Contacts between the two chains:
Residue N7 in chain A contacts residue P15 in chain B (closest heavy-atom distance 3.5 Å).
Residue F393 in chain A contacts residue C188 in chain B (closest heavy-atom distance 3.6 Å).
Residue N7 in chain A interacts with residue A19 in chain B (closest heavy-atom distance 3.4 Å).
Residue F393 in chain A contacts residue E189 in chain B (closest heavy-atom distance 3.6 Å).
Residue T392 in chain A is in contact with residue K224 in chain B (closest heavy-atom distance 3.4 Å).
Residue N7 in chain A is in contact with residue L22 in chain B (closest heavy-atom distance 3.6 Å).
Residue A386 in chain A interacts with residue G174 in chain B (closest heavy-atom distance 3.6 Å).
Residue E318 in chain A interacts with residue E325 in chain B (closest heavy-atom distance 3.6 Å).
Residue E318 in chain A contacts residue A327 in chain B (closest heavy-atom distance 2.9 Å).
Residue I252 in chain A is in contact with residue I184 in chain B (closest heavy-atom distance 3.6 Å).
Residue G380 in chain A contacts residue G175 in chain B (closest heavy-atom distance 3.5 Å).
Residue R10 in chain A interacts with residue N98 in chain B (closest heavy-atom distance 3.6 Å).
Residue L139 in chain A is in contact with residue D34 in chain B (closest heavy-atom distance 3.3 Å).
Residue I252 in chain A interacts with residue R187 in chain B (closest heavy-atom distance 3.4 Å).
Residue L3 in chain A interacts with residue E63 in chain B (closest heavy-atom distance 3.5 Å).
Residue N390 in chain A contacts residue R187 in chain B (closest heavy-atom distance 2.7 Å).
Residue S330 in chain A is in contact with residue S329 in chain B (closest heavy-atom distance 3.6 Å).
Residue S11 in chain A is in contact with residue Y113 in chain B (closest heavy-atom distance 2.9 Å).
Residue G5 in chain A interacts with residue G61 in chain B (closest heavy-atom distance 3.6 Å).
Residue T385 in chain A interacts with residue D173 in chain B (closest heavy-atom distance 3.4 Å).
Residue I334 in chain A interacts with residue R187 in chain B (closest heavy-atom distance 3.5 Å).
Residue R276 in chain A contacts residue F268 in chain B (closest heavy-atom distance 3.1 Å).
Residue F393 in chain A is in contact with residue R187 in chain B (closest heavy-atom distance 2.8 Å).
Residue N390 in chain A contacts residue W226 in chain B (closest heavy-atom distance 3.2 Å).
Residue I12 in chain A interacts with residue Y109 in chain B (closest heavy-atom distance 3.3 Å).
Residue K4 in chain A contacts residue I62 in chain B (closest heavy-atom distance 3.4 Å).
Residue E18 in chain A contacts residue E18 in chain B (closest heavy-atom distance 2.5 Å).
Residue Y319 in chain A contacts residue E325 in chain B (closest heavy-atom distance 3.3 Å).
Residue S274 in chain A contacts residue W275 in chain B (closest heavy-atom distance 3.3 Å).
Residue R10 in chain A is in contact with residue Y109 in chain B (closest heavy-atom distance 2.7 Å).
Residue S329 in chain A contacts residue S329 in chain B (closest heavy-atom distance 3.2 Å).
Residue N383 in chain A interacts with residue S177 in chain B (closest heavy-atom distance 3.4 Å).
Residue D381 in chain A interacts with residue S177 in chain B (closest heavy-atom distance 2.8 Å).
Residue V2 in chain A contacts residue E63 in chain B (closest heavy-atom distance 3.4 Å).
Residue D381 in chain A interacts with residue N176 in chain B (closest heavy-atom distance 3.2 Å).
Residue V314 in chain A contacts residue N190 in chain B (closest heavy-atom distance 2.9 Å).
Residue D381 in chain A interacts with residue G175 in chain B (closest heavy-atom distance 2.7 Å).
Residue I6 in chain A contacts residue G61 in chain B (closest heavy-atom distance 3.0 Å).
Residue R254 in chain A contacts residue E377 in chain B (closest heavy-atom distance 2.8 Å).
Residue G317 in chain A contacts residue S260 in chain B (closest heavy-atom distance 3.6 Å).
Residue Y182 in chain A is in contact with residue S177 in chain B (closest heavy-atom distance 2.6 Å).
Residue D9 in chain A contacts residue N98 in chain B (closest heavy-atom distance 2.8 Å).
Residue Y281 in chain A contacts residue R370 in chain B (closest heavy-atom distance 3.4 Å).
Residue R313 in chain A is in contact with residue S373 in chain B (closest heavy-atom distance 3.1 Å).
Residue F393 in chain A interacts with residue K224 in chain B (closest heavy-atom distance 3.6 Å).
Residue D389 in chain A interacts with residue W226 in chain B (closest heavy-atom distance 3.6 Å).
Residue N179 in chain A is in contact with residue N179 in chain B (closest heavy-atom distance 3.5 Å).
Residue Y281 in chain A interacts with residue E325 in chain B (closest heavy-atom distance 3.3 Å).
Residue N7 in chain A is in contact with residue G59 in chain B (closest heavy-atom distance 2.7 Å).
Residue Q27 in chain A interacts with residue G178 in chain B (closest heavy-atom distance 3.0 Å).
Residue G5 in chain A interacts with residue Y113 in chain B (closest heavy-atom distance 3.0 Å).
Residue F8 in chain A is in contact with residue Q115 in chain B (closest heavy-atom distance 3.4 Å).
Residue T333 in chain A contacts residue R187 in chain B (closest heavy-atom distance 2.9 Å).
Residue V2 in chain A is in contact with residue T65 in chain B (closest heavy-atom distance 3.4 Å).
Residue T333 in chain A is in contact with residue T375 in chain B (closest heavy-atom distance 3.0 Å).
Residue I12 in chain A is in contact with residue V104 in chain B (closest heavy-atom distance 3.5 Å).
Residue N383 in chain A interacts with residue G174 in chain B (closest heavy-atom distance 3.1 Å).
Residue K4 in chain A contacts residue E63 in chain B (closest heavy-atom distance 2.8 Å).
Residue R313 in chain A interacts with residue C188 in chain B (closest heavy-atom distance 3.1 Å).
Residue F8 in chain A contacts residue G61 in chain B (closest heavy-atom distance 3.5 Å).

The following describes two proteins that form a bound complex.

Sequence of chain A:
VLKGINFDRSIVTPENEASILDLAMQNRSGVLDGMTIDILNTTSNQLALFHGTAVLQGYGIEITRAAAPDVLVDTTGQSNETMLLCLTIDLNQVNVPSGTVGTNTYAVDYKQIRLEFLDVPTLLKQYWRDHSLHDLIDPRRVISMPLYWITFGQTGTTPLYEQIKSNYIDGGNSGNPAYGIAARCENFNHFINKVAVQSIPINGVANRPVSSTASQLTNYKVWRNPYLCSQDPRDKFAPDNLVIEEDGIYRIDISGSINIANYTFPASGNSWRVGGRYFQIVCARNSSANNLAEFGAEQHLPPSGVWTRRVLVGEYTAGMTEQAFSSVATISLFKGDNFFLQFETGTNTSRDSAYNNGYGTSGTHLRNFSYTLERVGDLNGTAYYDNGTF

Sequence of chain B:
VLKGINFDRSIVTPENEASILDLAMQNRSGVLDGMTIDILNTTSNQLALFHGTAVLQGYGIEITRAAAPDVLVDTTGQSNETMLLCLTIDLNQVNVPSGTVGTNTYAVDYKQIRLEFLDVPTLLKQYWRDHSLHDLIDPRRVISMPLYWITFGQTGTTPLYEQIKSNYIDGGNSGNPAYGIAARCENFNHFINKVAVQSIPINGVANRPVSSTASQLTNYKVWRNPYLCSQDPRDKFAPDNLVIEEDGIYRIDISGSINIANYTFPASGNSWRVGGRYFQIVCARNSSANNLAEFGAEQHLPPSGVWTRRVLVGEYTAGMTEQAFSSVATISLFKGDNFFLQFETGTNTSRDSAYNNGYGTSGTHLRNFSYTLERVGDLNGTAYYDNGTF